Sequence of protein 2:
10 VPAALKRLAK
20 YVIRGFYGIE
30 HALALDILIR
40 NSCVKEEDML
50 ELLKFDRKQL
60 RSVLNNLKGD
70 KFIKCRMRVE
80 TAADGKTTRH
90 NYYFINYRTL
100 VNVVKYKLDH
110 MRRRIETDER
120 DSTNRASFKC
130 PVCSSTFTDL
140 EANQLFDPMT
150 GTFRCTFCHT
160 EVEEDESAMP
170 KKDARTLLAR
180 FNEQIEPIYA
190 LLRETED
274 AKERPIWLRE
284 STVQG

Contacts between the two chains:
Residue L393 in protein 1 contacts residue V286 in protein 2 (closest heavy-atom distance 4.2 Å).
Residue L396 in protein 1 interacts with residue Q287 in protein 2 (closest heavy-atom distance 3.7 Å).
Residue D389 in protein 1 contacts residue T285 in protein 2 (closest heavy-atom distance 4.8 Å).
Residue R392 in protein 1 is in contact with residue V286 in protein 2 (closest heavy-atom distance 4.1 Å).
Residue D389 in protein 1 contacts residue V286 in protein 2 (closest heavy-atom distance 3.8 Å).
Residue L396 in protein 1 is in contact with residue V286 in protein 2 (closest heavy-atom distance 4.0 Å).
Residue D389 in protein 1 is in contact with residue S284 in protein 2 (closest heavy-atom distance 2.7 Å).
Residue R392 in protein 1 interacts with residue G288 in protein 2 (closest heavy-atom distance 3.7 Å).

Sequence of protein 1:
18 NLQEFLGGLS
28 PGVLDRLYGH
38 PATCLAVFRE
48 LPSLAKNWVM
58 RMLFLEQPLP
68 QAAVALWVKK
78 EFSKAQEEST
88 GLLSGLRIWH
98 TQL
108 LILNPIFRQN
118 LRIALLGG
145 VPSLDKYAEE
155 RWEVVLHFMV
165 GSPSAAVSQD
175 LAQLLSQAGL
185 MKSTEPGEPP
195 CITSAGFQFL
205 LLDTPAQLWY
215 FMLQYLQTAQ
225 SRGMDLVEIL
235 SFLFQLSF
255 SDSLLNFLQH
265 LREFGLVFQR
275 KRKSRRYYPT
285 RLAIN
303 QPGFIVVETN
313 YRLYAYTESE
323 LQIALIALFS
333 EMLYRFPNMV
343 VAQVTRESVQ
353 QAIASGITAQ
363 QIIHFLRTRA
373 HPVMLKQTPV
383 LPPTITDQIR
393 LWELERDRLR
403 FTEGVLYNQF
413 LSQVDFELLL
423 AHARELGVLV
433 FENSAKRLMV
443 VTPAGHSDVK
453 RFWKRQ

These two protein chains interact to form a complex.